This data describes a binding interaction between two proteins.

Sequence of chain A:
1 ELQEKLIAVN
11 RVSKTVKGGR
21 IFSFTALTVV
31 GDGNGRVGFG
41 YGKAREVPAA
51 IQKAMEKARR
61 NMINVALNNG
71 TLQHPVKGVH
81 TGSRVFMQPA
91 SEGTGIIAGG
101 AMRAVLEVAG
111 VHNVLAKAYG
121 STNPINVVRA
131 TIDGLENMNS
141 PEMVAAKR

Sequence of chain B:
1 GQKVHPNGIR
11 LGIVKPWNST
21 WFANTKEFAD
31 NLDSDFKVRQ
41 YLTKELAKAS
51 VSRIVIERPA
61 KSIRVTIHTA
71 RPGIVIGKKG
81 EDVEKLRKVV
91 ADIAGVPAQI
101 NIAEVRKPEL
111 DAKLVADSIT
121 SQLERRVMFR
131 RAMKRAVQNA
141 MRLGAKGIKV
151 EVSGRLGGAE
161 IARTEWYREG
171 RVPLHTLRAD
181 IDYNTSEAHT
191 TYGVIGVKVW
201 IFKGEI

Contacts between the two chains:
Residue R163 in chain B contacts residue R45 in chain A (closest heavy-atom distance 4.8 Å).
Residue I161 in chain B contacts residue R20 in chain A (closest heavy-atom distance 3.4 Å).
Residue I161 in chain B interacts with residue G19 in chain A (closest heavy-atom distance 3.7 Å).
Residue I161 in chain B contacts residue F22 in chain A (closest heavy-atom distance 4.4 Å).
Residue L156 in chain B is in contact with residue R45 in chain A (closest heavy-atom distance 4.2 Å).
Residue M128 in chain B is in contact with residue R45 in chain A (closest heavy-atom distance 3.7 Å).
Residue I161 in chain B interacts with residue G18 in chain A (closest heavy-atom distance 4.8 Å).
Residue E165 in chain B is in contact with residue R45 in chain A (closest heavy-atom distance 3.3 Å).
Residue R130 in chain B interacts with residue R45 in chain A (closest heavy-atom distance 2.7 Å).
Residue M128 in chain B contacts residue E46 in chain A (closest heavy-atom distance 3.3 Å).